Sequence of the second protein:
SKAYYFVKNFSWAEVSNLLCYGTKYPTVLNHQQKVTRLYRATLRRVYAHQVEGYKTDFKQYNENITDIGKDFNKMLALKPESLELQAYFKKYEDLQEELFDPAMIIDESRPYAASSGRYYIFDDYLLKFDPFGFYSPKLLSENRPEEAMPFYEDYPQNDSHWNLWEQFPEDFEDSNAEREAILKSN

These two protein chains interact to form a complex.

Sequence of the first protein:
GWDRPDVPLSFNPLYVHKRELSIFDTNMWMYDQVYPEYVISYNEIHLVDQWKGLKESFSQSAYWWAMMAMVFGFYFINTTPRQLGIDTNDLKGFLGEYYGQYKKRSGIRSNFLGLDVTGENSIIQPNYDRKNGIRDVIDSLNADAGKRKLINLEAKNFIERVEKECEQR

Interface contacts:
Residue V8 in the second protein contacts residue W55 in the first protein (closest heavy-atom distance 4.7 Å).
Residue G118 in the second protein interacts with residue N38 in the first protein (closest heavy-atom distance 4.2 Å).
Residue K9 in the second protein interacts with residue Y41 in the first protein (closest heavy-atom distance 4.7 Å).
Residue I122 in the second protein is in contact with residue V33 in the first protein (closest heavy-atom distance 3.6 Å).
Residue R119 in the second protein is in contact with residue F37 in the first protein (closest heavy-atom distance 4.2 Å).
Residue I122 in the second protein contacts residue L35 in the first protein (closest heavy-atom distance 3.9 Å).
Residue V8 in the second protein contacts residue S67 in the first protein (closest heavy-atom distance 4.4 Å).
Residue P112 in the second protein is in contact with residue Y61 in the first protein (closest heavy-atom distance 3.0 Å).
Residue F101 in the second protein is in contact with residue E70 in the first protein (closest heavy-atom distance 5.0 Å).
Residue V8 in the second protein is in contact with residue E63 in the first protein (closest heavy-atom distance 3.5 Å).
Residue F7 in the second protein interacts with residue S67 in the first protein (closest heavy-atom distance 3.6 Å).
Residue E98 in the second protein contacts residue H72 in the first protein (closest heavy-atom distance 4.7 Å).
Residue S117 in the second protein is in contact with residue Y61 in the first protein (closest heavy-atom distance 3.6 Å).
Residue K9 in the second protein interacts with residue W55 in the first protein (closest heavy-atom distance 4.3 Å).
Residue F11 in the second protein contacts residue I71 in the first protein (closest heavy-atom distance 3.4 Å).
Residue V16 in the second protein interacts with residue I71 in the first protein (closest heavy-atom distance 3.9 Å).
Residue W13 in the second protein is in contact with residue V74 in the first protein (closest heavy-atom distance 3.9 Å).
Residue P103 in the second protein contacts residue N69 in the first protein (closest heavy-atom distance 3.1 Å).
Residue Y113 in the second protein is in contact with residue E63 in the first protein (closest heavy-atom distance 4.6 Å).
Residue N10 in the second protein interacts with residue W55 in the first protein (closest heavy-atom distance 4.5 Å).
Residue G118 in the second protein is in contact with residue F37 in the first protein (closest heavy-atom distance 4.0 Å).
Residue F101 in the second protein is in contact with residue N69 in the first protein (closest heavy-atom distance 3.6 Å).
Residue W13 in the second protein is in contact with residue I71 in the first protein (closest heavy-atom distance 3.5 Å).
Residue K9 in the second protein contacts residue E63 in the first protein (closest heavy-atom distance 4.9 Å).
Residue Y113 in the second protein is in contact with residue Y61 in the first protein (closest heavy-atom distance 3.3 Å).
Residue Y113 in the second protein interacts with residue Y41 in the first protein (closest heavy-atom distance 4.8 Å).
Residue N10 in the second protein interacts with residue Y64 in the first protein (closest heavy-atom distance 3.6 Å).
Residue F123 in the second protein interacts with residue L35 in the first protein (closest heavy-atom distance 4.2 Å).
Residue S116 in the second protein interacts with residue F37 in the first protein (closest heavy-atom distance 4.8 Å).
Residue F7 in the second protein interacts with residue Y68 in the first protein (closest heavy-atom distance 3.4 Å).
Residue P103 in the second protein is in contact with residue E70 in the first protein (closest heavy-atom distance 3.4 Å).
Residue Y120 in the second protein interacts with residue N38 in the first protein (closest heavy-atom distance 3.3 Å).
Residue P103 in the second protein interacts with residue H72 in the first protein (closest heavy-atom distance 4.2 Å).
Residue V8 in the second protein interacts with residue Y64 in the first protein (closest heavy-atom distance 2.8 Å).
Residue I122 in the second protein interacts with residue P34 in the first protein (closest heavy-atom distance 4.2 Å).
Residue F7 in the second protein is in contact with residue I71 in the first protein (closest heavy-atom distance 4.5 Å).
Residue D124 in the second protein interacts with residue L35 in the first protein (closest heavy-atom distance 3.7 Å).
Residue W13 in the second protein is in contact with residue H72 in the first protein (closest heavy-atom distance 3.7 Å).
Residue F101 in the second protein is in contact with residue I71 in the first protein (closest heavy-atom distance 4.5 Å).
Residue K9 in the second protein is in contact with residue Y64 in the first protein (closest heavy-atom distance 4.2 Å).
Residue Y113 in the second protein interacts with residue P62 in the first protein (closest heavy-atom distance 3.8 Å).
Residue G118 in the second protein contacts residue Y61 in the first protein (closest heavy-atom distance 4.2 Å).
Residue S12 in the second protein contacts residue I71 in the first protein (closest heavy-atom distance 4.1 Å).
Residue N10 in the second protein contacts residue Y68 in the first protein (closest heavy-atom distance 4.2 Å).
Residue F7 in the second protein is in contact with residue I66 in the first protein (closest heavy-atom distance 4.4 Å).
Residue I122 in the second protein interacts with residue F37 in the first protein (closest heavy-atom distance 4.2 Å).
Residue Y120 in the second protein is in contact with residue F37 in the first protein (closest heavy-atom distance 4.1 Å).
Residue I122 in the second protein is in contact with residue N38 in the first protein (closest heavy-atom distance 3.1 Å).
Residue K9 in the second protein interacts with residue P62 in the first protein (closest heavy-atom distance 2.9 Å).
Residue F101 in the second protein contacts residue H72 in the first protein (closest heavy-atom distance 3.6 Å).
Residue F7 in the second protein is in contact with residue N69 in the first protein (closest heavy-atom distance 3.4 Å).
Residue Y121 in the second protein is in contact with residue N38 in the first protein (closest heavy-atom distance 3.6 Å).